These two protein chains interact to form a complex.

Sequence of chain B:
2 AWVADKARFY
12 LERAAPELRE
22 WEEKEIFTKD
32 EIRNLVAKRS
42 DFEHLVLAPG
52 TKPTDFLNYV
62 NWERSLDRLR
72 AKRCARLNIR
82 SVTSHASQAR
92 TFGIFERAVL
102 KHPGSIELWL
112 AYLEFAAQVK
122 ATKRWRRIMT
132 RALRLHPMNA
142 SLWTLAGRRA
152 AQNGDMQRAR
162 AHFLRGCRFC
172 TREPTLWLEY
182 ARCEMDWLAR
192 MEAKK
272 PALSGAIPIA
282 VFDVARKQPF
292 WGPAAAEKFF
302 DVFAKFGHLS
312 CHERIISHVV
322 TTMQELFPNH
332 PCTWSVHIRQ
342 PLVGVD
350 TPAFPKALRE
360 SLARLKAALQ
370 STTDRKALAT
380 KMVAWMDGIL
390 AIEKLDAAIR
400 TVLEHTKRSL

Sequence of chain A:
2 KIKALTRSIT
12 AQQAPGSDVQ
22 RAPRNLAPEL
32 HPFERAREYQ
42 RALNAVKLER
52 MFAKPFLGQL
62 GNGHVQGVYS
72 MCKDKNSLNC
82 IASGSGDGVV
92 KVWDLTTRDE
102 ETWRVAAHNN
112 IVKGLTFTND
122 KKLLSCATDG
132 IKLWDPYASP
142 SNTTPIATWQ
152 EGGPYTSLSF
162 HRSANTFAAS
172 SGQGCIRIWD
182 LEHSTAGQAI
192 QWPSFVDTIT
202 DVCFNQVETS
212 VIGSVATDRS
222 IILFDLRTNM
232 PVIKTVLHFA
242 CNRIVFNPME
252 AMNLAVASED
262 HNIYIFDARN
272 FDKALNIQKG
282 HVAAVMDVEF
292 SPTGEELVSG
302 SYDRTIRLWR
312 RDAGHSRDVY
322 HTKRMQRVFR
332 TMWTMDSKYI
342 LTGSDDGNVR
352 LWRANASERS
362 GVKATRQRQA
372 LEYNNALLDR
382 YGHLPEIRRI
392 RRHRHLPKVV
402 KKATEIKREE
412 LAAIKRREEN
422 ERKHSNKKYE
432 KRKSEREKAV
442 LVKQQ

Residue-level contacts at the interface:
Residue R22 in chain A contacts residue A5 in chain B (closest heavy-atom distance 4.6 Å).
Residue V20 in chain A is in contact with residue V4 in chain B (closest heavy-atom distance 4.4 Å).
Residue V20 in chain A contacts residue H45 in chain B (closest heavy-atom distance 4.4 Å).
Residue A23 in chain A interacts with residue A5 in chain B (closest heavy-atom distance 3.7 Å).
Residue Q21 in chain A interacts with residue A5 in chain B (closest heavy-atom distance 3.6 Å).